These two protein chains interact to form a complex.

Sequence of protein 2:
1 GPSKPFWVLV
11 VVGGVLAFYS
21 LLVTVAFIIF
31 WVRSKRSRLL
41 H

Residue-level contacts at the interface:
Residue L16 in protein 1 contacts residue G13 in protein 2 (closest heavy-atom distance 3.6 Å).
Residue V8 in protein 1 is in contact with residue L9 in protein 2 (closest heavy-atom distance 4.5 Å).
Residue T24 in protein 1 is in contact with residue L21 in protein 2 (closest heavy-atom distance 3.4 Å).
Residue S20 in protein 1 is in contact with residue A17 in protein 2 (closest heavy-atom distance 3.8 Å).
Residue V25 in protein 1 contacts residue V25 in protein 2 (closest heavy-atom distance 3.6 Å).
Residue R36 in protein 1 is in contact with residue R36 in protein 2 (closest heavy-atom distance 2.8 Å).
Residue L9 in protein 1 contacts residue L9 in protein 2 (closest heavy-atom distance 4.5 Å).
Residue A17 in protein 1 contacts residue L16 in protein 2 (closest heavy-atom distance 4.4 Å).
Residue V12 in protein 1 is in contact with residue L9 in protein 2 (closest heavy-atom distance 3.9 Å).
Residue L21 in protein 1 contacts residue A17 in protein 2 (closest heavy-atom distance 4.5 Å).
Residue I28 in protein 1 contacts residue V25 in protein 2 (closest heavy-atom distance 4.1 Å).
Residue L9 in protein 1 is in contact with residue V8 in protein 2 (closest heavy-atom distance 4.8 Å).
Residue L21 in protein 1 interacts with residue S20 in protein 2 (closest heavy-atom distance 4.1 Å).
Residue I28 in protein 1 interacts with residue I29 in protein 2 (closest heavy-atom distance 4.4 Å).
Residue I29 in protein 1 contacts residue I28 in protein 2 (closest heavy-atom distance 4.8 Å).
Residue S20 in protein 1 interacts with residue L21 in protein 2 (closest heavy-atom distance 4.2 Å).
Residue L16 in protein 1 interacts with residue A17 in protein 2 (closest heavy-atom distance 4.7 Å).
Residue V25 in protein 1 is in contact with residue L21 in protein 2 (closest heavy-atom distance 3.7 Å).
Residue L21 in protein 1 is in contact with residue L21 in protein 2 (closest heavy-atom distance 3.8 Å).

Sequence of protein 1:
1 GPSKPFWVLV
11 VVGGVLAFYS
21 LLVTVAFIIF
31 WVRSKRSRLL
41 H